Interface contacts:
Residue V247 in chain B interacts with residue F42 in chain A (closest heavy-atom distance 3.8 Å).
Residue F235 in chain B contacts residue S50 in chain A (closest heavy-atom distance 4.5 Å).
Residue I286 in chain B contacts residue F41 in chain A (closest heavy-atom distance 4.1 Å).
Residue E266 in chain B is in contact with residue V35 in chain A (closest heavy-atom distance 3.5 Å).
Residue G267 in chain B interacts with residue V35 in chain A (closest heavy-atom distance 4.3 Å).
Residue G267 in chain B interacts with residue S34 in chain A (closest heavy-atom distance 4.1 Å).
Residue M249 in chain B contacts residue S38 in chain A (closest heavy-atom distance 3.7 Å).
Residue T250 in chain B interacts with residue S38 in chain A (closest heavy-atom distance 4.5 Å).
Residue L263 in chain B interacts with residue E31 in chain A (closest heavy-atom distance 4.5 Å).
Residue F271 in chain B contacts residue L57 in chain A (closest heavy-atom distance 4.2 Å).
Residue F271 in chain B is in contact with residue A45 in chain A (closest heavy-atom distance 3.6 Å).
Residue S288 in chain B contacts residue F41 in chain A (closest heavy-atom distance 4.0 Å).
Residue S234 in chain B interacts with residue F42 in chain A (closest heavy-atom distance 4.7 Å).
Residue K237 in chain B interacts with residue L49 in chain A (closest heavy-atom distance 3.2 Å).
Residue F271 in chain B interacts with residue F48 in chain A (closest heavy-atom distance 4.4 Å).
Residue L251 in chain B interacts with residue I39 in chain A (closest heavy-atom distance 4.3 Å).
Residue L251 in chain B is in contact with residue S38 in chain A (closest heavy-atom distance 4.4 Å).
Residue D248 in chain B contacts residue F42 in chain A (closest heavy-atom distance 4.7 Å).
Residue A245 in chain B is in contact with residue L57 in chain A (closest heavy-atom distance 4.1 Å).
Residue T240 in chain B contacts residue V58 in chain A (closest heavy-atom distance 3.8 Å).
Residue K265 in chain B interacts with residue N32 in chain A (closest heavy-atom distance 3.6 Å).
Residue M249 in chain B contacts residue F42 in chain A (closest heavy-atom distance 3.6 Å).
Residue G246 in chain B is in contact with residue L49 in chain A (closest heavy-atom distance 4.2 Å).
Residue F235 in chain B contacts residue F42 in chain A (closest heavy-atom distance 4.5 Å).
Residue T269 in chain B is in contact with residue F42 in chain A (closest heavy-atom distance 4.0 Å).
Residue T233 in chain B contacts residue F42 in chain A (closest heavy-atom distance 3.7 Å).
Residue V247 in chain B contacts residue A45 in chain A (closest heavy-atom distance 3.9 Å).
Residue K265 in chain B is in contact with residue S34 in chain A (closest heavy-atom distance 5.0 Å).
Residue V243 in chain B interacts with residue L57 in chain A (closest heavy-atom distance 4.5 Å).
Residue F235 in chain B interacts with residue V46 in chain A (closest heavy-atom distance 4.2 Å).
Residue V247 in chain B is in contact with residue V46 in chain A (closest heavy-atom distance 4.1 Å).
Residue L239 in chain B is in contact with residue L57 in chain A (closest heavy-atom distance 3.7 Å).
Residue S288 in chain B is in contact with residue S38 in chain A (closest heavy-atom distance 4.2 Å).
Residue S288 in chain B is in contact with residue R37 in chain A (closest heavy-atom distance 4.1 Å).
Residue G267 in chain B contacts residue S38 in chain A (closest heavy-atom distance 3.9 Å).
Residue Y275 in chain B interacts with residue V58 in chain A (closest heavy-atom distance 4.7 Å).
Residue A245 in chain B is in contact with residue L49 in chain A (closest heavy-atom distance 3.7 Å).
Residue T269 in chain B is in contact with residue S38 in chain A (closest heavy-atom distance 3.1 Å).
Residue Y275 in chain B interacts with residue L57 in chain A (closest heavy-atom distance 2.7 Å).
Residue M249 in chain B is in contact with residue I39 in chain A (closest heavy-atom distance 4.6 Å).
Residue F235 in chain B interacts with residue L49 in chain A (closest heavy-atom distance 4.2 Å).
Residue L239 in chain B contacts residue G54 in chain A (closest heavy-atom distance 3.6 Å).
Residue Y275 in chain B contacts residue V59 in chain A (closest heavy-atom distance 4.5 Å).
Residue K265 in chain B interacts with residue E31 in chain A (closest heavy-atom distance 3.4 Å).
Residue A273 in chain B interacts with residue L57 in chain A (closest heavy-atom distance 4.8 Å).
Residue L251 in chain B contacts residue V35 in chain A (closest heavy-atom distance 4.5 Å).
Residue T269 in chain B is in contact with residue F41 in chain A (closest heavy-atom distance 3.7 Å).
Residue L239 in chain B contacts residue L49 in chain A (closest heavy-atom distance 4.5 Å).
Residue K237 in chain B is in contact with residue S50 in chain A (closest heavy-atom distance 4.3 Å).
Residue V243 in chain B is in contact with residue V58 in chain A (closest heavy-atom distance 4.7 Å).
Residue L239 in chain B interacts with residue E55 in chain A (closest heavy-atom distance 4.7 Å).
Residue F271 in chain B contacts residue L49 in chain A (closest heavy-atom distance 3.8 Å).
Residue K265 in chain B is in contact with residue V35 in chain A (closest heavy-atom distance 3.7 Å).
Residue F271 in chain B is in contact with residue F41 in chain A (closest heavy-atom distance 4.2 Å).
Residue V247 in chain B contacts residue L49 in chain A (closest heavy-atom distance 4.8 Å).
Residue E266 in chain B is in contact with residue S34 in chain A (closest heavy-atom distance 4.4 Å).
Residue I268 in chain B interacts with residue S38 in chain A (closest heavy-atom distance 3.3 Å).
Residue L239 in chain B interacts with residue V58 in chain A (closest heavy-atom distance 3.6 Å).
Residue D287 in chain B contacts residue F41 in chain A (closest heavy-atom distance 3.6 Å).

Sequence of chain B:
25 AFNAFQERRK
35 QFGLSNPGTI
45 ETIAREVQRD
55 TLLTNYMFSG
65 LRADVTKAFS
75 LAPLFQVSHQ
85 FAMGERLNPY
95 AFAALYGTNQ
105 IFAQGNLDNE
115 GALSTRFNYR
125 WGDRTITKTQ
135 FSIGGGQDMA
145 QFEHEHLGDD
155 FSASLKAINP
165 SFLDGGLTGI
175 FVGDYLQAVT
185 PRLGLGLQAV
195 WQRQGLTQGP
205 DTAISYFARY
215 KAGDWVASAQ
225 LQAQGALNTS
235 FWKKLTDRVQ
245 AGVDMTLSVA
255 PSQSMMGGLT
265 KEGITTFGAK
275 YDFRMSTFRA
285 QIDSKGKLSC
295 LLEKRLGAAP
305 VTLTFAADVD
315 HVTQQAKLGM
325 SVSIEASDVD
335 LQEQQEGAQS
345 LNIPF

The following describes two proteins that form a bound complex.

Sequence of chain A:
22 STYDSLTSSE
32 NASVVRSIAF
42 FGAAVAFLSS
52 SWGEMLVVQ